Sequence of the second protein:
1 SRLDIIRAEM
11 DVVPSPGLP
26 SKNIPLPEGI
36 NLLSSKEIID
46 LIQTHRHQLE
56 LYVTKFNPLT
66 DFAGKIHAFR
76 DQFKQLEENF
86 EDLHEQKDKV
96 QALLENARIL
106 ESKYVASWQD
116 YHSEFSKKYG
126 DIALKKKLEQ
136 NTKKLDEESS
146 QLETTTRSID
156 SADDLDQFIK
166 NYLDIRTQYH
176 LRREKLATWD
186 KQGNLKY

Sequence of the first protein:
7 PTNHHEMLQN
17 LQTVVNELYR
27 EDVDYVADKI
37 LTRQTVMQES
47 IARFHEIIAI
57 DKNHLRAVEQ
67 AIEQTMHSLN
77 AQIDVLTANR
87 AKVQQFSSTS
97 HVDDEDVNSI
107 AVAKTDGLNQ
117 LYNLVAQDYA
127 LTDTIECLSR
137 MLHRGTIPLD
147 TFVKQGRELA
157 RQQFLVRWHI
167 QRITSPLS

The following describes two proteins that form a bound complex.

Interface contacts:
Residue Y109 in the second protein is in contact with residue Q78 in the first protein (closest heavy-atom distance 3.3 Å).
Residue N101 in the second protein contacts residue M72 in the first protein (closest heavy-atom distance 3.5 Å).
Residue I44 in the second protein contacts residue M13 in the first protein (closest heavy-atom distance 3.4 Å).
Residue L98 in the second protein contacts residue E65 in the first protein (closest heavy-atom distance 3.1 Å).
Residue N62 in the second protein contacts residue V29 in the first protein (closest heavy-atom distance 3.2 Å).
Residue R171 in the second protein interacts with residue D129 in the first protein (closest heavy-atom distance 3.0 Å).
Residue K132 in the second protein is in contact with residue E101 in the first protein (closest heavy-atom distance 2.6 Å).
Residue L54 in the second protein is in contact with residue L24 in the first protein (closest heavy-atom distance 3.5 Å).
Residue Q91 in the second protein contacts residue R62 in the first protein (closest heavy-atom distance 2.9 Å).
Residue L168 in the second protein contacts residue T130 in the first protein (closest heavy-atom distance 3.1 Å).
Residue F163 in the second protein interacts with residue M137 in the first protein (closest heavy-atom distance 3.3 Å).
Residue E119 in the second protein contacts residue Q90 in the first protein (closest heavy-atom distance 2.6 Å).
Residue L168 in the second protein contacts residue A126 in the first protein (closest heavy-atom distance 3.2 Å).
Residue Q77 in the second protein interacts with residue I47 in the first protein (closest heavy-atom distance 3.4 Å).
Residue L88 in the second protein is in contact with residue D57 in the first protein (closest heavy-atom distance 3.4 Å).
Residue R51 in the second protein is in contact with residue L24 in the first protein (closest heavy-atom distance 3.4 Å).
Residue F85 in the second protein contacts residue I54 in the first protein (closest heavy-atom distance 3.3 Å).
Residue L64 in the second protein is in contact with residue V32 in the first protein (closest heavy-atom distance 3.5 Å).
Residue L38 in the second protein is in contact with residue H10 in the first protein (closest heavy-atom distance 3.5 Å).
Residue Y116 in the second protein is in contact with residue N85 in the first protein (closest heavy-atom distance 3.4 Å).
Residue V95 in the second protein interacts with residue E65 in the first protein (closest heavy-atom distance 3.5 Å).
Residue S40 in the second protein is in contact with residue N9 in the first protein (closest heavy-atom distance 3.5 Å).
Residue N28 in the second protein contacts residue Q18 in the first protein (closest heavy-atom distance 3.1 Å).
Residue L37 in the second protein contacts residue H10 in the first protein (closest heavy-atom distance 3.0 Å).
Residue F74 in the second protein interacts with residue M43 in the first protein (closest heavy-atom distance 3.3 Å).
Residue I29 in the second protein contacts residue Q18 in the first protein (closest heavy-atom distance 2.8 Å).
Residue F61 in the second protein interacts with residue Y25 in the first protein (closest heavy-atom distance 3.3 Å).
Residue V58 in the second protein contacts residue Y25 in the first protein (closest heavy-atom distance 3.0 Å).
Residue E148 in the second protein contacts residue R136 in the first protein (closest heavy-atom distance 3.0 Å).
Residue L129 in the second protein contacts residue V103 in the first protein (closest heavy-atom distance 3.3 Å).
Residue S39 in the second protein is in contact with residue H10 in the first protein (closest heavy-atom distance 3.0 Å).
Residue K180 in the second protein interacts with residue A107 in the first protein (closest heavy-atom distance 2.8 Å).
Residue N62 in the second protein contacts residue D28 in the first protein (closest heavy-atom distance 3.0 Å).
Residue S40 in the second protein contacts residue M13 in the first protein (closest heavy-atom distance 3.5 Å).
Residue I47 in the second protein contacts residue L17 in the first protein (closest heavy-atom distance 3.2 Å).
Residue L98 in the second protein interacts with residue I68 in the first protein (closest heavy-atom distance 3.2 Å).
Residue Y124 in the second protein is in contact with residue S93 in the first protein (closest heavy-atom distance 3.0 Å).
Residue F74 in the second protein interacts with residue I47 in the first protein (closest heavy-atom distance 3.5 Å).
Residue F78 in the second protein interacts with residue I47 in the first protein (closest heavy-atom distance 3.3 Å).
Residue R152 in the second protein is in contact with residue T142 in the first protein (closest heavy-atom distance 2.8 Å).
Residue E179 in the second protein is in contact with residue A122 in the first protein (closest heavy-atom distance 3.3 Å).
Residue K180 in the second protein contacts residue N104 in the first protein (closest heavy-atom distance 2.3 Å).
Residue E179 in the second protein interacts with residue Y118 in the first protein (closest heavy-atom distance 2.6 Å).
Residue R177 in the second protein interacts with residue N104 in the first protein (closest heavy-atom distance 3.2 Å).
Residue K123 in the second protein is in contact with residue E101 in the first protein (closest heavy-atom distance 2.5 Å).
Residue I154 in the second protein contacts residue M137 in the first protein (closest heavy-atom distance 3.5 Å).
Residue T172 in the second protein contacts residue A126 in the first protein (closest heavy-atom distance 3.1 Å).
Residue A102 in the second protein is in contact with residue M72 in the first protein (closest heavy-atom distance 3.3 Å).
Residue L160 in the second protein contacts residue T147 in the first protein (closest heavy-atom distance 3.3 Å).
Residue I29 in the second protein contacts residue N22 in the first protein (closest heavy-atom distance 2.7 Å).
Residue H175 in the second protein contacts residue D129 in the first protein (closest heavy-atom distance 2.8 Å).
Residue N28 in the second protein interacts with residue N22 in the first protein (closest heavy-atom distance 2.6 Å).
Residue I35 in the second protein is in contact with residue L14 in the first protein (closest heavy-atom distance 3.3 Å).
Residue D115 in the second protein contacts residue R86 in the first protein (closest heavy-atom distance 3.0 Å).
Residue W113 in the second protein is in contact with residue L82 in the first protein (closest heavy-atom distance 3.2 Å).
Residue I43 in the second protein contacts residue M13 in the first protein (closest heavy-atom distance 3.5 Å).
Residue R51 in the second protein contacts residue V20 in the first protein (closest heavy-atom distance 3.3 Å).
Residue I43 in the second protein is in contact with residue L14 in the first protein (closest heavy-atom distance 3.1 Å).
Residue L81 in the second protein interacts with residue I54 in the first protein (closest heavy-atom distance 3.4 Å).
Residue T183 in the second protein is in contact with residue Y118 in the first protein (closest heavy-atom distance 2.8 Å).